Residue-level contacts at the interface:
Residue N155 in chain A interacts with residue R10 in chain B (closest heavy-atom distance 2.9 Å).
Residue F182 in chain A contacts residue L13 in chain B (closest heavy-atom distance 3.8 Å).
Residue R160 in chain A interacts with residue E42 in chain B (closest heavy-atom distance 3.6 Å).
Residue T181 in chain A contacts residue L21 in chain B (closest heavy-atom distance 3.6 Å).
Residue R412 in chain A contacts residue E34 in chain B (closest heavy-atom distance 3.0 Å).
Residue K413 in chain A interacts with residue Y31 in chain B (closest heavy-atom distance 3.5 Å).
Residue P172 in chain A is in contact with residue L56 in chain B (closest heavy-atom distance 3.7 Å).
Residue K425 in chain A contacts residue N36 in chain B (closest heavy-atom distance 3.0 Å).
Residue T105 in chain A is in contact with residue E41 in chain B (closest heavy-atom distance 3.6 Å).
Residue L410 in chain A is in contact with residue V33 in chain B (closest heavy-atom distance 3.6 Å).
Residue Q126 in chain A interacts with residue E40 in chain B (closest heavy-atom distance 2.9 Å).
Residue R110 in chain A interacts with residue E39 in chain B (closest heavy-atom distance 3.6 Å).
Residue K179 in chain A contacts residue N22 in chain B (closest heavy-atom distance 3.1 Å).
Residue S132 in chain A contacts residue P2 in chain B (closest heavy-atom distance 3.6 Å).
Residue R107 in chain A contacts residue S38 in chain B (closest heavy-atom distance 2.7 Å).
Residue K426 in chain A is in contact with residue A35 in chain B (closest heavy-atom distance 2.9 Å).
Residue K106 in chain A interacts with residue F45 in chain B (closest heavy-atom distance 3.7 Å).
Residue T176 in chain A contacts residue Q55 in chain B (closest heavy-atom distance 3.8 Å).
Residue R160 in chain A contacts residue E40 in chain B (closest heavy-atom distance 3.1 Å).
Residue T176 in chain A is in contact with residue V57 in chain B (closest heavy-atom distance 2.9 Å).
Residue P172 in chain A contacts residue V57 in chain B (closest heavy-atom distance 3.7 Å).
Residue I157 in chain A interacts with residue R10 in chain B (closest heavy-atom distance 2.8 Å).
Residue L410 in chain A interacts with residue E34 in chain B (closest heavy-atom distance 3.0 Å).
Residue K426 in chain A contacts residue D37 in chain B (closest heavy-atom distance 3.0 Å).
Residue R107 in chain A is in contact with residue F45 in chain B (closest heavy-atom distance 3.3 Å).
Residue R107 in chain A interacts with residue E41 in chain B (closest heavy-atom distance 3.5 Å).
Residue T411 in chain A interacts with residue Y31 in chain B (closest heavy-atom distance 3.7 Å).
Residue F182 in chain A contacts residue S17 in chain B (closest heavy-atom distance 3.4 Å).
Residue R107 in chain A contacts residue E40 in chain B (closest heavy-atom distance 2.6 Å).
Residue Y128 in chain A is in contact with residue I9 in chain B (closest heavy-atom distance 3.5 Å).
Residue E409 in chain A interacts with residue R10 in chain B (closest heavy-atom distance 2.9 Å).
Residue K425 in chain A interacts with residue D37 in chain B (closest heavy-atom distance 3.4 Å).
Residue T176 in chain A interacts with residue L56 in chain B (closest heavy-atom distance 3.5 Å).
Residue T407 in chain A is in contact with residue R10 in chain B (closest heavy-atom distance 3.6 Å).
Residue R392 in chain A interacts with residue E39 in chain B (closest heavy-atom distance 3.1 Å).
Residue K425 in chain A is in contact with residue A35 in chain B (closest heavy-atom distance 3.6 Å).
Residue P408 in chain A interacts with residue R10 in chain B (closest heavy-atom distance 3.8 Å).
Residue T181 in chain A is in contact with residue K20 in chain B (closest heavy-atom distance 3.9 Å).
Residue I157 in chain A contacts residue V11 in chain B (closest heavy-atom distance 3.4 Å).
Residue K131 in chain A contacts residue L3 in chain B (closest heavy-atom distance 2.9 Å).
Residue Y156 in chain A interacts with residue R10 in chain B (closest heavy-atom distance 3.4 Å).
Residue H108 in chain A is in contact with residue E39 in chain B (closest heavy-atom distance 3.6 Å).
Residue L180 in chain A contacts residue L25 in chain B (closest heavy-atom distance 3.7 Å).
Residue Y156 in chain A is in contact with residue K12 in chain B (closest heavy-atom distance 3.8 Å).
Residue F182 in chain A is in contact with residue K20 in chain B (closest heavy-atom distance 3.3 Å).
Residue G183 in chain A is in contact with residue K20 in chain B (closest heavy-atom distance 3.2 Å).
Residue F134 in chain A is in contact with residue P2 in chain B (closest heavy-atom distance 3.7 Å).
Residue W433 in chain A interacts with residue E34 in chain B (closest heavy-atom distance 3.5 Å).
Residue T181 in chain A interacts with residue N22 in chain B (closest heavy-atom distance 2.8 Å).
Residue T411 in chain A is in contact with residue R32 in chain B (closest heavy-atom distance 3.6 Å).
Residue L109 in chain A interacts with residue E39 in chain B (closest heavy-atom distance 3.5 Å).
Residue S132 in chain A interacts with residue L3 in chain B (closest heavy-atom distance 3.2 Å).
Residue F182 in chain A contacts residue L21 in chain B (closest heavy-atom distance 3.8 Å).
Residue A175 in chain A contacts residue V57 in chain B (closest heavy-atom distance 3.6 Å).
Residue K131 in chain A is in contact with residue P2 in chain B (closest heavy-atom distance 3.3 Å).
Residue I157 in chain A is in contact with residue K12 in chain B (closest heavy-atom distance 2.9 Å).
Residue T105 in chain A interacts with residue F45 in chain B (closest heavy-atom distance 3.5 Å).
Residue K179 in chain A is in contact with residue L25 in chain B (closest heavy-atom distance 3.5 Å).
Residue R107 in chain A contacts residue T43 in chain B (closest heavy-atom distance 3.0 Å).
Residue E409 in chain A is in contact with residue I51 in chain B (closest heavy-atom distance 3.6 Å).

The following describes two proteins that form a bound complex.

Sequence of chain B:
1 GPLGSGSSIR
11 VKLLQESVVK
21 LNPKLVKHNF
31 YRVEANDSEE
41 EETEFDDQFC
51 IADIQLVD

Sequence of chain A:
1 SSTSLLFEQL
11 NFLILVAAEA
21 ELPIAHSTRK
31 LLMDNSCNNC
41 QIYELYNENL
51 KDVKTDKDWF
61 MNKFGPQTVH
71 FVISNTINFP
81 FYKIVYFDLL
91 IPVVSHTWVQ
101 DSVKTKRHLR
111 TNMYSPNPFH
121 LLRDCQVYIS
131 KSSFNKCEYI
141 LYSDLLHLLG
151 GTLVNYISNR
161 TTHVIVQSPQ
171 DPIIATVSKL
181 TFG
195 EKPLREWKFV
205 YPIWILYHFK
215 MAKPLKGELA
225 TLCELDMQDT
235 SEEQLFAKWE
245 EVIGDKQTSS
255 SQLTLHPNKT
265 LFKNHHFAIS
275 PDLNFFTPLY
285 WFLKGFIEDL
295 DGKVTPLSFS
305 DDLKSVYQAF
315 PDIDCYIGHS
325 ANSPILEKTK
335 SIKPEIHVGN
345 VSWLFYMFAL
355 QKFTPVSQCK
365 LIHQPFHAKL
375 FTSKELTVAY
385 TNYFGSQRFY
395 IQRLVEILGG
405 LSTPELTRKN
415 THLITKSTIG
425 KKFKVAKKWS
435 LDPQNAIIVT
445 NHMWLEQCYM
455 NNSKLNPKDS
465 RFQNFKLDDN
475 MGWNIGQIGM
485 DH